The following describes two proteins that form a bound complex.

Contacts between the two chains:
Residue R150 in the second protein is in contact with residue R36 in the first protein (closest heavy-atom distance 2.9 Å).
Residue Y191 in the second protein contacts residue V39 in the first protein (closest heavy-atom distance 3.5 Å).
Residue T149 in the second protein contacts residue F32 in the first protein (closest heavy-atom distance 4.5 Å).
Residue Y199 in the second protein interacts with residue R36 in the first protein (closest heavy-atom distance 3.2 Å).
Residue Y191 in the second protein interacts with residue K38 in the first protein (closest heavy-atom distance 3.5 Å).
Residue P195 in the second protein contacts residue K70 in the first protein (closest heavy-atom distance 4.1 Å).
Residue Y191 in the second protein is in contact with residue D30 in the first protein (closest heavy-atom distance 2.6 Å).
Residue C194 in the second protein is in contact with residue K70 in the first protein (closest heavy-atom distance 4.9 Å).
Residue Y94 in the second protein interacts with residue D30 in the first protein (closest heavy-atom distance 4.6 Å).
Residue C193 in the second protein interacts with residue S35 in the first protein (closest heavy-atom distance 4.5 Å).
Residue T149 in the second protein contacts residue R36 in the first protein (closest heavy-atom distance 3.0 Å).
Residue P198 in the second protein is in contact with residue S9 in the first protein (closest heavy-atom distance 3.4 Å).
Residue F190 in the second protein is in contact with residue P10 in the first protein (closest heavy-atom distance 4.2 Å).
Residue S192 in the second protein is in contact with residue G37 in the first protein (closest heavy-atom distance 4.3 Å).
Residue T196 in the second protein is in contact with residue P10 in the first protein (closest heavy-atom distance 4.6 Å).
Residue F190 in the second protein interacts with residue T6 in the first protein (closest heavy-atom distance 3.8 Å).
Residue P195 in the second protein interacts with residue I11 in the first protein (closest heavy-atom distance 3.9 Å).
Residue F190 in the second protein contacts residue S9 in the first protein (closest heavy-atom distance 3.7 Å).
Residue Y94 in the second protein is in contact with residue V31 in the first protein (closest heavy-atom distance 3.2 Å).
Residue Y191 in the second protein contacts residue F32 in the first protein (closest heavy-atom distance 4.0 Å).
Residue P195 in the second protein contacts residue Q71 in the first protein (closest heavy-atom distance 3.8 Å).
Residue S192 in the second protein contacts residue P69 in the first protein (closest heavy-atom distance 3.6 Å).
Residue Y191 in the second protein contacts residue H68 in the first protein (closest heavy-atom distance 2.9 Å).
Residue F190 in the second protein interacts with residue T8 in the first protein (closest heavy-atom distance 3.6 Å).
Residue P195 in the second protein interacts with residue H68 in the first protein (closest heavy-atom distance 3.5 Å).
Residue W188 in the second protein is in contact with residue T6 in the first protein (closest heavy-atom distance 4.4 Å).
Residue V92 in the second protein is in contact with residue F32 in the first protein (closest heavy-atom distance 4.1 Å).
Residue V189 in the second protein interacts with residue V39 in the first protein (closest heavy-atom distance 3.8 Å).
Residue T196 in the second protein is in contact with residue Q71 in the first protein (closest heavy-atom distance 4.8 Å).
Residue D100 in the second protein interacts with residue V31 in the first protein (closest heavy-atom distance 2.9 Å).
Residue S192 in the second protein interacts with residue K38 in the first protein (closest heavy-atom distance 2.8 Å).
Residue T151 in the second protein is in contact with residue R36 in the first protein (closest heavy-atom distance 4.4 Å).
Residue F190 in the second protein is in contact with residue V39 in the first protein (closest heavy-atom distance 3.8 Å).
Residue Y191 in the second protein interacts with residue V40 in the first protein (closest heavy-atom distance 3.9 Å).
Residue Y94 in the second protein interacts with residue F32 in the first protein (closest heavy-atom distance 3.5 Å).
Residue R150 in the second protein interacts with residue F32 in the first protein (closest heavy-atom distance 3.6 Å).
Residue S192 in the second protein interacts with residue K70 in the first protein (closest heavy-atom distance 3.6 Å).
Residue Y191 in the second protein interacts with residue R36 in the first protein (closest heavy-atom distance 3.4 Å).
Residue C193 in the second protein is in contact with residue H68 in the first protein (closest heavy-atom distance 4.5 Å).
Residue F101 in the second protein is in contact with residue V31 in the first protein (closest heavy-atom distance 4.0 Å).
Residue F190 in the second protein is in contact with residue I11 in the first protein (closest heavy-atom distance 3.8 Å).
Residue S192 in the second protein interacts with residue V39 in the first protein (closest heavy-atom distance 4.8 Å).
Residue C193 in the second protein contacts residue R36 in the first protein (closest heavy-atom distance 3.0 Å).
Residue S192 in the second protein is in contact with residue M27 in the first protein (closest heavy-atom distance 3.9 Å).
Residue Y191 in the second protein contacts residue G37 in the first protein (closest heavy-atom distance 3.4 Å).
Residue C194 in the second protein is in contact with residue H68 in the first protein (closest heavy-atom distance 3.6 Å).
Residue S192 in the second protein contacts residue H68 in the first protein (closest heavy-atom distance 3.1 Å).
Residue S192 in the second protein is in contact with residue V40 in the first protein (closest heavy-atom distance 3.4 Å).
Residue F190 in the second protein is in contact with residue H68 in the first protein (closest heavy-atom distance 4.7 Å).
Residue C193 in the second protein is in contact with residue G37 in the first protein (closest heavy-atom distance 4.8 Å).
Residue F190 in the second protein contacts residue V40 in the first protein (closest heavy-atom distance 2.9 Å).
Residue F190 in the second protein contacts residue K38 in the first protein (closest heavy-atom distance 4.4 Å).
Residue W188 in the second protein is in contact with residue S9 in the first protein (closest heavy-atom distance 4.0 Å).
Residue F101 in the second protein is in contact with residue F32 in the first protein (closest heavy-atom distance 4.2 Å).
Residue C193 in the second protein is in contact with residue K70 in the first protein (closest heavy-atom distance 3.3 Å).
Residue S192 in the second protein contacts residue R36 in the first protein (closest heavy-atom distance 3.6 Å).

Sequence of the first protein:
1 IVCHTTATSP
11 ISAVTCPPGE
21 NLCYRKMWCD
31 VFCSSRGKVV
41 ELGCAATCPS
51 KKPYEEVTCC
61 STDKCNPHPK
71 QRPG

Sequence of the second protein:
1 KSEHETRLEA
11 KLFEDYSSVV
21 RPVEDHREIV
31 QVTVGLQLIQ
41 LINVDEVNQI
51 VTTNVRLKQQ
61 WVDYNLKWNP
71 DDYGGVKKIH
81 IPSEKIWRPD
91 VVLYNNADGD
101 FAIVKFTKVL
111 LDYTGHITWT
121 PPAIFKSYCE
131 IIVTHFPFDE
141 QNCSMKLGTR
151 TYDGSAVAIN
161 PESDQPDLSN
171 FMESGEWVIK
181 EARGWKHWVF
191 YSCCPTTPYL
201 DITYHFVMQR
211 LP